Sequence of chain A:
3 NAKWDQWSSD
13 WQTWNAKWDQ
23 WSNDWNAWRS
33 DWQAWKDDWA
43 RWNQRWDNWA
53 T

Sequence of chain B:
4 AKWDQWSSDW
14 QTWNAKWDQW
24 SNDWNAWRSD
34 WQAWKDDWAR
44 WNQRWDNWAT

This data describes a binding interaction between two proteins.

Interface contacts:
Residue W13 in chain A is in contact with residue W13 in chain B (closest heavy-atom distance 3.8 Å).
Residue W34 in chain A contacts residue W37 in chain B (closest heavy-atom distance 3.9 Å).
Residue W41 in chain A is in contact with residue W37 in chain B (closest heavy-atom distance 3.3 Å).
Residue W9 in chain A contacts residue W9 in chain B (closest heavy-atom distance 3.5 Å).
Residue W6 in chain A is in contact with residue W9 in chain B (closest heavy-atom distance 3.6 Å).
Residue W48 in chain A is in contact with residue W48 in chain B (closest heavy-atom distance 3.2 Å).
Residue W20 in chain A is in contact with residue W23 in chain B (closest heavy-atom distance 3.9 Å).
Residue N3 in chain A is in contact with residue K5 in chain B (closest heavy-atom distance 3.4 Å).
Residue N28 in chain A contacts residue D26 in chain B (closest heavy-atom distance 4.5 Å).
Residue D49 in chain A is in contact with residue R47 in chain B (closest heavy-atom distance 3.3 Å).
Residue N45 in chain A interacts with residue W44 in chain B (closest heavy-atom distance 3.2 Å).
Residue R31 in chain A contacts residue A29 in chain B (closest heavy-atom distance 3.6 Å).
Residue Q35 in chain A contacts residue D33 in chain B (closest heavy-atom distance 2.9 Å).
Residue K38 in chain A interacts with residue D33 in chain B (closest heavy-atom distance 2.9 Å).
Residue W13 in chain A interacts with residue W16 in chain B (closest heavy-atom distance 3.7 Å).
Residue R31 in chain A contacts residue W30 in chain B (closest heavy-atom distance 3.7 Å).
Residue D49 in chain A contacts residue W48 in chain B (closest heavy-atom distance 3.7 Å).
Residue W23 in chain A interacts with residue W23 in chain B (closest heavy-atom distance 3.7 Å).
Residue R31 in chain A is in contact with residue D33 in chain B (closest heavy-atom distance 2.9 Å).
Residue A52 in chain A interacts with residue W51 in chain B (closest heavy-atom distance 3.6 Å).
Residue W20 in chain A is in contact with residue W16 in chain B (closest heavy-atom distance 3.8 Å).
Residue W41 in chain A interacts with residue D40 in chain B (closest heavy-atom distance 3.7 Å).
Residue K38 in chain A contacts residue A36 in chain B (closest heavy-atom distance 3.8 Å).
Residue W20 in chain A interacts with residue W20 in chain B (closest heavy-atom distance 3.9 Å).
Residue S24 in chain A contacts residue W23 in chain B (closest heavy-atom distance 4.2 Å).
Residue A52 in chain A is in contact with residue W48 in chain B (closest heavy-atom distance 3.5 Å).
Residue K38 in chain A interacts with residue W34 in chain B (closest heavy-atom distance 5.0 Å).
Residue W51 in chain A is in contact with residue W51 in chain B (closest heavy-atom distance 4.2 Å).
Residue Q35 in chain A interacts with residue W30 in chain B (closest heavy-atom distance 4.0 Å).
Residue W6 in chain A interacts with residue Q8 in chain B (closest heavy-atom distance 2.9 Å).
Residue N45 in chain A is in contact with residue W48 in chain B (closest heavy-atom distance 4.9 Å).
Residue D21 in chain A interacts with residue K19 in chain B (closest heavy-atom distance 2.7 Å).
Residue W16 in chain A contacts residue W16 in chain B (closest heavy-atom distance 3.6 Å).
Residue W34 in chain A is in contact with residue D33 in chain B (closest heavy-atom distance 3.8 Å).
Residue R31 in chain A is in contact with residue D26 in chain B (closest heavy-atom distance 3.3 Å).
Residue N17 in chain A contacts residue W16 in chain B (closest heavy-atom distance 3.7 Å).
Residue S10 in chain A is in contact with residue Q8 in chain B (closest heavy-atom distance 4.1 Å).
Residue W27 in chain A interacts with residue W27 in chain B (closest heavy-atom distance 3.8 Å).
Residue W37 in chain A contacts residue W37 in chain B (closest heavy-atom distance 3.6 Å).
Residue K38 in chain A interacts with residue W37 in chain B (closest heavy-atom distance 2.9 Å).
Residue N17 in chain A interacts with residue K19 in chain B (closest heavy-atom distance 3.1 Å).
Residue W27 in chain A interacts with residue W23 in chain B (closest heavy-atom distance 3.4 Å).
Residue W6 in chain A interacts with residue K5 in chain B (closest heavy-atom distance 3.5 Å).
Residue W27 in chain A interacts with residue D26 in chain B (closest heavy-atom distance 3.5 Å).
Residue D49 in chain A interacts with residue W44 in chain B (closest heavy-atom distance 3.9 Å).
Residue W41 in chain A contacts residue W44 in chain B (closest heavy-atom distance 3.5 Å).
Residue W34 in chain A contacts residue W34 in chain B (closest heavy-atom distance 3.8 Å).
Residue W27 in chain A is in contact with residue W30 in chain B (closest heavy-atom distance 4.0 Å).
Residue W20 in chain A contacts residue K19 in chain B (closest heavy-atom distance 4.0 Å).
Residue W13 in chain A contacts residue W9 in chain B (closest heavy-atom distance 3.8 Å).
Residue W13 in chain A contacts residue D12 in chain B (closest heavy-atom distance 3.9 Å).
Residue W30 in chain A contacts residue W30 in chain B (closest heavy-atom distance 3.6 Å).
Residue W34 in chain A contacts residue W30 in chain B (closest heavy-atom distance 3.4 Å).
Residue Q46 in chain A contacts residue W44 in chain B (closest heavy-atom distance 3.4 Å).
Residue W41 in chain A is in contact with residue W41 in chain B (closest heavy-atom distance 3.6 Å).